The following describes two proteins that form a bound complex.

Residue-level contacts at the interface:
Residue V66 in the second protein contacts residue L87 in the first protein (closest heavy-atom distance 3.4 Å).
Residue K131 in the second protein is in contact with residue T12 in the first protein (closest heavy-atom distance 2.8 Å).
Residue M98 in the second protein interacts with residue E9 in the first protein (closest heavy-atom distance 4.3 Å).
Residue C133 in the second protein interacts with residue K14 in the first protein (closest heavy-atom distance 4.8 Å).
Residue D142 in the second protein contacts residue R97 in the first protein (closest heavy-atom distance 3.7 Å).
Residue W106 in the second protein contacts residue G89 in the first protein (closest heavy-atom distance 3.5 Å).
Residue L99 in the second protein interacts with residue I88 in the first protein (closest heavy-atom distance 4.2 Å).
Residue W106 in the second protein contacts residue I88 in the first protein (closest heavy-atom distance 3.2 Å).
Residue F132 in the second protein interacts with residue L98 in the first protein (closest heavy-atom distance 3.7 Å).
Residue F132 in the second protein is in contact with residue T12 in the first protein (closest heavy-atom distance 3.8 Å).
Residue C133 in the second protein contacts residue C102 in the first protein (closest heavy-atom distance 4.0 Å).
Residue L99 in the second protein is in contact with residue T12 in the first protein (closest heavy-atom distance 3.6 Å).
Residue R68 in the second protein contacts residue G89 in the first protein (closest heavy-atom distance 3.8 Å).
Residue K65 in the second protein contacts residue Q2 in the first protein (closest heavy-atom distance 2.8 Å).
Residue K65 in the second protein is in contact with residue W4 in the first protein (closest heavy-atom distance 3.6 Å).
Residue F132 in the second protein is in contact with residue L95 in the first protein (closest heavy-atom distance 4.4 Å).
Residue Q43 in the second protein contacts residue T86 in the first protein (closest heavy-atom distance 4.9 Å).
Residue F132 in the second protein is in contact with residue C102 in the first protein (closest heavy-atom distance 3.9 Å).
Residue K131 in the second protein interacts with residue E9 in the first protein (closest heavy-atom distance 2.8 Å).
Residue M98 in the second protein interacts with residue Q5 in the first protein (closest heavy-atom distance 3.9 Å).
Residue L33 in the second protein is in contact with residue W4 in the first protein (closest heavy-atom distance 3.9 Å).
Residue F132 in the second protein interacts with residue K105 in the first protein (closest heavy-atom distance 4.8 Å).
Residue R68 in the second protein interacts with residue T86 in the first protein (closest heavy-atom distance 4.8 Å).
Residue K134 in the second protein interacts with residue R97 in the first protein (closest heavy-atom distance 4.9 Å).
Residue K134 in the second protein contacts residue K105 in the first protein (closest heavy-atom distance 3.4 Å).
Residue F132 in the second protein interacts with residue V99 in the first protein (closest heavy-atom distance 3.8 Å).
Residue R68 in the second protein interacts with residue I88 in the first protein (closest heavy-atom distance 4.0 Å).
Residue W32 in the second protein is in contact with residue M67 in the first protein (closest heavy-atom distance 3.8 Å).
Residue K65 in the second protein interacts with residue Q5 in the first protein (closest heavy-atom distance 2.8 Å).
Residue K131 in the second protein contacts residue L10 in the first protein (closest heavy-atom distance 4.8 Å).
Residue V66 in the second protein contacts residue Q5 in the first protein (closest heavy-atom distance 4.9 Å).
Residue K134 in the second protein is in contact with residue E101 in the first protein (closest heavy-atom distance 3.0 Å).
Residue F132 in the second protein contacts residue Y90 in the first protein (closest heavy-atom distance 4.8 Å).
Residue M101 in the second protein contacts residue Y90 in the first protein (closest heavy-atom distance 3.5 Å).
Residue V66 in the second protein interacts with residue W4 in the first protein (closest heavy-atom distance 4.1 Å).
Residue K131 in the second protein interacts with residue D13 in the first protein (closest heavy-atom distance 4.0 Å).
Residue L99 in the second protein contacts residue L95 in the first protein (closest heavy-atom distance 4.0 Å).
Residue W32 in the second protein is in contact with residue D66 in the first protein (closest heavy-atom distance 4.3 Å).
Residue M98 in the second protein is in contact with residue I88 in the first protein (closest heavy-atom distance 4.3 Å).
Residue L33 in the second protein interacts with residue M67 in the first protein (closest heavy-atom distance 3.8 Å).
Residue D97 in the second protein contacts residue I88 in the first protein (closest heavy-atom distance 4.6 Å).
Residue K131 in the second protein interacts with residue C102 in the first protein (closest heavy-atom distance 4.1 Å).
Residue D142 in the second protein is in contact with residue E101 in the first protein (closest heavy-atom distance 4.3 Å).
Residue E109 in the second protein contacts residue Y90 in the first protein (closest heavy-atom distance 2.8 Å).
Residue L99 in the second protein interacts with residue Y90 in the first protein (closest heavy-atom distance 3.6 Å).
Residue W32 in the second protein interacts with residue Q2 in the first protein (closest heavy-atom distance 5.0 Å).
Residue V66 in the second protein is in contact with residue I88 in the first protein (closest heavy-atom distance 3.5 Å).
Residue W106 in the second protein interacts with residue Y90 in the first protein (closest heavy-atom distance 3.5 Å).
Residue L33 in the second protein is in contact with residue L87 in the first protein (closest heavy-atom distance 4.0 Å).
Residue H110 in the second protein is in contact with residue G89 in the first protein (closest heavy-atom distance 4.7 Å).
Residue H110 in the second protein contacts residue K85 in the first protein (closest heavy-atom distance 4.5 Å).
Residue M98 in the second protein contacts residue L8 in the first protein (closest heavy-atom distance 4.2 Å).
Residue I139 in the second protein interacts with residue Y90 in the first protein (closest heavy-atom distance 4.8 Å).
Residue V66 in the second protein is in contact with residue L8 in the first protein (closest heavy-atom distance 4.7 Å).
Residue K131 in the second protein is in contact with residue L8 in the first protein (closest heavy-atom distance 4.7 Å).
Residue R68 in the second protein contacts residue L87 in the first protein (closest heavy-atom distance 3.9 Å).
Residue K134 in the second protein contacts residue L98 in the first protein (closest heavy-atom distance 3.7 Å).

Sequence of the first protein:
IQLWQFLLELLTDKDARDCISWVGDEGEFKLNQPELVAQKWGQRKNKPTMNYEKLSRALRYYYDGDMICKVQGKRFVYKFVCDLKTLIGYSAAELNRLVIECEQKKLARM

Sequence of the second protein:
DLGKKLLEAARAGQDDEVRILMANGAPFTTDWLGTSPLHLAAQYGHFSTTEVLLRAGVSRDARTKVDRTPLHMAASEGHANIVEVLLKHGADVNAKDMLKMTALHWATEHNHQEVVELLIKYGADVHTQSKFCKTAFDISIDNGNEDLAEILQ